Sequence of protein 1:
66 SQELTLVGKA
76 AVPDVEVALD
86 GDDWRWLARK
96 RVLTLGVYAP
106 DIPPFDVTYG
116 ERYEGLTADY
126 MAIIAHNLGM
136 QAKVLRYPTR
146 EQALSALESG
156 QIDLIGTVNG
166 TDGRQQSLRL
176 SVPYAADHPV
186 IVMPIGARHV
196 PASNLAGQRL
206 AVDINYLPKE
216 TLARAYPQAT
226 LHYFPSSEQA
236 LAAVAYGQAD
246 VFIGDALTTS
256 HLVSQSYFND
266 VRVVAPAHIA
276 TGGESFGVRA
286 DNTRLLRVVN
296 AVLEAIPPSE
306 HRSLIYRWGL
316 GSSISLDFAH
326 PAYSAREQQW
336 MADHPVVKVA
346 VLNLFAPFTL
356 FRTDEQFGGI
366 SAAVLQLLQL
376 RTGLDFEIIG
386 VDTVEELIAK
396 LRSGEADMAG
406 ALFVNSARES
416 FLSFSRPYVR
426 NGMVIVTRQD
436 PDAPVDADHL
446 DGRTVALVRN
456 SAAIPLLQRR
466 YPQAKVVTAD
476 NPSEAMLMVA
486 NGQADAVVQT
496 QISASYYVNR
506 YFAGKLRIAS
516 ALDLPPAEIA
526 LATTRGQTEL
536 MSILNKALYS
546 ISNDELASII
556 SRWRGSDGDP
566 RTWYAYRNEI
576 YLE

Sequence of protein 2:
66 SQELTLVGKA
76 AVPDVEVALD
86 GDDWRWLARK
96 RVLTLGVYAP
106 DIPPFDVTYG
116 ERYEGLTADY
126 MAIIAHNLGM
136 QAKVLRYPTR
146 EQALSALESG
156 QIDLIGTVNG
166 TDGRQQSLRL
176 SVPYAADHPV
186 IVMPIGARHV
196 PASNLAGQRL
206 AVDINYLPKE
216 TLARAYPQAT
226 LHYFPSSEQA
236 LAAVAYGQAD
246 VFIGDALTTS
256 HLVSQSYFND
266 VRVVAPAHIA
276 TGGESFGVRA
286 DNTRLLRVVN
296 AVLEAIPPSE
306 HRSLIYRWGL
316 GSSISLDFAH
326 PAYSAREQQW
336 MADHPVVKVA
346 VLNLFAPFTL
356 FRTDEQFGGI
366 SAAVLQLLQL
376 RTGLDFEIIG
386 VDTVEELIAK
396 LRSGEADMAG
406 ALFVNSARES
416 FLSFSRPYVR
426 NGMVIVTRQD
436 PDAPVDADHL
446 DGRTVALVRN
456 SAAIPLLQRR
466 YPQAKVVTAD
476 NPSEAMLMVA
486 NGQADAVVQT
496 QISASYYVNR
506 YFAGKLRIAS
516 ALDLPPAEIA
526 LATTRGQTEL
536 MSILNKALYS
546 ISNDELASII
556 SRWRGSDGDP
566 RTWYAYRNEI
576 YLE

These two protein chains interact to form a complex.

Contacts between the two chains:
Residue G560 in protein 2 is in contact with residue R557 in protein 1 (closest heavy-atom distance 3.2 Å).
Residue S556 in protein 2 is in contact with residue S259 in protein 1 (closest heavy-atom distance 3.2 Å).
Residue E233 in protein 2 is in contact with residue N426 in protein 1 (closest heavy-atom distance 3.3 Å).
Residue Y502 in protein 2 interacts with residue W568 in protein 1 (closest heavy-atom distance 3.3 Å).
Residue Q243 in protein 2 is in contact with residue A514 in protein 1 (closest heavy-atom distance 3.0 Å).
Residue R421 in protein 2 contacts residue E119 in protein 1 (closest heavy-atom distance 2.9 Å).
Residue S515 in protein 2 interacts with residue Q243 in protein 1 (closest heavy-atom distance 3.1 Å).
Residue W558 in protein 2 interacts with residue S561 in protein 1 (closest heavy-atom distance 3.3 Å).
Residue Y569 in protein 2 interacts with residue Y569 in protein 1 (closest heavy-atom distance 3.3 Å).
Residue R312 in protein 2 is in contact with residue D549 in protein 1 (closest heavy-atom distance 3.0 Å).
Residue R557 in protein 2 interacts with residue S561 in protein 1 (closest heavy-atom distance 3.1 Å).
Residue N264 in protein 2 interacts with residue D562 in protein 1 (closest heavy-atom distance 3.3 Å).
Residue Q260 in protein 2 contacts residue S556 in protein 1 (closest heavy-atom distance 3.4 Å).
Residue N264 in protein 2 is in contact with residue S561 in protein 1 (closest heavy-atom distance 3.3 Å).
Residue R117 in protein 2 is in contact with residue Y544 in protein 1 (closest heavy-atom distance 3.3 Å).
Residue E119 in protein 2 contacts residue Y544 in protein 1 (closest heavy-atom distance 3.1 Å).
Residue S261 in protein 2 is in contact with residue Q496 in protein 1 (closest heavy-atom distance 2.9 Å).
Residue W568 in protein 2 is in contact with residue Y506 in protein 1 (closest heavy-atom distance 3.4 Å).
Residue N264 in protein 2 interacts with residue R559 in protein 1 (closest heavy-atom distance 3.2 Å).
Residue N264 in protein 2 interacts with residue G560 in protein 1 (closest heavy-atom distance 2.8 Å).
Residue Y241 in protein 2 is in contact with residue Q496 in protein 1 (closest heavy-atom distance 3.1 Å).
Residue R572 in protein 2 contacts residue Y506 in protein 1 (closest heavy-atom distance 3.0 Å).
Residue A508 in protein 2 contacts residue R572 in protein 1 (closest heavy-atom distance 2.4 Å).
Residue Y114 in protein 2 contacts residue N540 in protein 1 (closest heavy-atom distance 3.2 Å).
Residue D518 in protein 2 is in contact with residue Q234 in protein 1 (closest heavy-atom distance 3.1 Å).
Residue S308 in protein 2 interacts with residue R307 in protein 1 (closest heavy-atom distance 3.0 Å).
Residue D549 in protein 2 is in contact with residue R312 in protein 1 (closest heavy-atom distance 2.8 Å).
Residue Q496 in protein 2 is in contact with residue Y262 in protein 1 (closest heavy-atom distance 3.2 Å).
Residue S561 in protein 2 is in contact with residue R557 in protein 1 (closest heavy-atom distance 3.1 Å).
Residue D549 in protein 2 interacts with residue Y311 in protein 1 (closest heavy-atom distance 3.3 Å).
Residue D518 in protein 2 contacts residue P230 in protein 1 (closest heavy-atom distance 3.3 Å).
Residue Y506 in protein 2 contacts residue R572 in protein 1 (closest heavy-atom distance 3.3 Å).
Residue R572 in protein 2 contacts residue A508 in protein 1 (closest heavy-atom distance 3.1 Å).
Residue F263 in protein 2 contacts residue G560 in protein 1 (closest heavy-atom distance 3.1 Å).
Residue Y571 in protein 2 contacts residue L349 in protein 1 (closest heavy-atom distance 3.3 Å).
Residue S304 in protein 2 contacts residue S304 in protein 1 (closest heavy-atom distance 2.6 Å).
Residue Y544 in protein 2 interacts with residue E119 in protein 1 (closest heavy-atom distance 2.9 Å).
Residue G560 in protein 2 contacts residue N264 in protein 1 (closest heavy-atom distance 3.0 Å).
Residue Y311 in protein 2 interacts with residue D549 in protein 1 (closest heavy-atom distance 3.4 Å).
Residue Y114 in protein 2 contacts residue S420 in protein 1 (closest heavy-atom distance 3.3 Å).
Residue Y544 in protein 2 is in contact with residue R117 in protein 1 (closest heavy-atom distance 3.2 Å).
Residue Q234 in protein 2 interacts with residue D518 in protein 1 (closest heavy-atom distance 3.2 Å).
Residue E233 in protein 2 interacts with residue G427 in protein 1 (closest heavy-atom distance 2.9 Å).
Residue E305 in protein 2 is in contact with residue R307 in protein 1 (closest heavy-atom distance 3.2 Å).
Residue E119 in protein 2 interacts with residue R421 in protein 1 (closest heavy-atom distance 3.0 Å).
Residue R307 in protein 2 is in contact with residue S308 in protein 1 (closest heavy-atom distance 2.6 Å).
Residue Y569 in protein 2 is in contact with residue R572 in protein 1 (closest heavy-atom distance 3.2 Å).
Residue Q496 in protein 2 contacts residue Y241 in protein 1 (closest heavy-atom distance 3.2 Å).
Residue Q496 in protein 2 interacts with residue S261 in protein 1 (closest heavy-atom distance 3.1 Å).
Residue S304 in protein 2 contacts residue E305 in protein 1 (closest heavy-atom distance 3.2 Å).
Residue D562 in protein 2 interacts with residue W558 in protein 1 (closest heavy-atom distance 3.3 Å).
Residue N548 in protein 2 is in contact with residue W313 in protein 1 (closest heavy-atom distance 3.0 Å).
Residue S561 in protein 2 contacts residue N264 in protein 1 (closest heavy-atom distance 3.2 Å).
Residue F419 in protein 2 interacts with residue Y114 in protein 1 (closest heavy-atom distance 2.9 Å).
Residue G563 in protein 2 contacts residue T358 in protein 1 (closest heavy-atom distance 3.4 Å).
Residue Y114 in protein 2 contacts residue F419 in protein 1 (closest heavy-atom distance 2.7 Å).
Residue G427 in protein 2 contacts residue E233 in protein 1 (closest heavy-atom distance 3.1 Å).
Residue R557 in protein 2 contacts residue G560 in protein 1 (closest heavy-atom distance 3.2 Å).
Residue A514 in protein 2 is in contact with residue Q243 in protein 1 (closest heavy-atom distance 2.5 Å).
Residue R572 in protein 2 contacts residue K510 in protein 1 (closest heavy-atom distance 3.3 Å).